Sequence of the first protein:
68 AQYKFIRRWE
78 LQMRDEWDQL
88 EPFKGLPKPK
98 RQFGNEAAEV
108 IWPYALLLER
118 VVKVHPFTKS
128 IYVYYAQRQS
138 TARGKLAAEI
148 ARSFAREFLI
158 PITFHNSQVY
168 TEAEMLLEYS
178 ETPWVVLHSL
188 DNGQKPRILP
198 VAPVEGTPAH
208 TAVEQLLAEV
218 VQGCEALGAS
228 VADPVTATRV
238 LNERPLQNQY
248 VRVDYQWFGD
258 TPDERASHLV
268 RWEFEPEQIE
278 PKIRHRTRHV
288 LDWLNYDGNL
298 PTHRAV

Sequence of the second protein:
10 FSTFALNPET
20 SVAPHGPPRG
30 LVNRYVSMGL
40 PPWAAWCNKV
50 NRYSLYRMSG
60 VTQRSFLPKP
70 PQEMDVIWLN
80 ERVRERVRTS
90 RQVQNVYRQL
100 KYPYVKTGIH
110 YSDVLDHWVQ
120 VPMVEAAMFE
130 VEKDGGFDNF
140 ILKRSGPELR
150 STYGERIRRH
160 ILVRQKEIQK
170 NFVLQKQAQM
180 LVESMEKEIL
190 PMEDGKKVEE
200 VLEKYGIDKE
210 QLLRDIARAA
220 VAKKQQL

The following describes two proteins that form a bound complex.

Contacts between the two chains:
Residue Y293 in the first protein interacts with residue M57 in the second protein (closest heavy-atom distance 3.8 Å).
Residue D294 in the first protein is in contact with residue V86 in the second protein (closest heavy-atom distance 3.4 Å).
Residue W269 in the first protein is in contact with residue S36 in the second protein (closest heavy-atom distance 4.0 Å).
Residue E277 in the first protein interacts with residue H24 in the second protein (closest heavy-atom distance 3.4 Å).
Residue D289 in the first protein contacts residue V86 in the second protein (closest heavy-atom distance 3.9 Å).
Residue I276 in the first protein interacts with residue P41 in the second protein (closest heavy-atom distance 3.7 Å).
Residue F271 in the first protein contacts residue R28 in the second protein (closest heavy-atom distance 3.0 Å).
Residue N292 in the first protein is in contact with residue R85 in the second protein (closest heavy-atom distance 3.4 Å).
Residue H300 in the first protein interacts with residue V95 in the second protein (closest heavy-atom distance 3.1 Å).
Residue E277 in the first protein is in contact with residue W45 in the second protein (closest heavy-atom distance 3.6 Å).
Residue G295 in the first protein interacts with residue N47 in the second protein (closest heavy-atom distance 2.9 Å).
Residue Y293 in the first protein is in contact with residue C46 in the second protein (closest heavy-atom distance 4.0 Å).
Residue P298 in the first protein interacts with residue Q93 in the second protein (closest heavy-atom distance 3.0 Å).
Residue V287 in the first protein contacts residue W42 in the second protein (closest heavy-atom distance 3.8 Å).
Residue D294 in the first protein is in contact with residue R56 in the second protein (closest heavy-atom distance 3.2 Å).
Residue W269 in the first protein interacts with residue N32 in the second protein (closest heavy-atom distance 3.6 Å).
Residue P278 in the first protein contacts residue W45 in the second protein (closest heavy-atom distance 3.7 Å).
Residue L291 in the first protein contacts residue L39 in the second protein (closest heavy-atom distance 4.0 Å).
Residue F271 in the first protein is in contact with residue N32 in the second protein (closest heavy-atom distance 3.1 Å).
Residue R283 in the first protein interacts with residue W45 in the second protein (closest heavy-atom distance 3.8 Å).
Residue D289 in the first protein contacts residue R87 in the second protein (closest heavy-atom distance 3.9 Å).
Residue L297 in the first protein contacts residue R97 in the second protein (closest heavy-atom distance 4.0 Å).
Residue L297 in the first protein is in contact with residue Q93 in the second protein (closest heavy-atom distance 4.1 Å).
Residue L291 in the first protein interacts with residue A43 in the second protein (closest heavy-atom distance 3.8 Å).
Residue Y293 in the first protein is in contact with residue V86 in the second protein (closest heavy-atom distance 3.5 Å).
Residue T284 in the first protein is in contact with residue C46 in the second protein (closest heavy-atom distance 3.7 Å).
Residue P273 in the first protein contacts residue R28 in the second protein (closest heavy-atom distance 3.8 Å).
Residue T284 in the first protein is in contact with residue W45 in the second protein (closest heavy-atom distance 4.0 Å).
Residue R285 in the first protein contacts residue R90 in the second protein (closest heavy-atom distance 3.8 Å).
Residue V287 in the first protein is in contact with residue W45 in the second protein (closest heavy-atom distance 3.3 Å).
Residue F271 in the first protein is in contact with residue V31 in the second protein (closest heavy-atom distance 3.5 Å).
Residue W269 in the first protein interacts with residue V35 in the second protein (closest heavy-atom distance 3.6 Å).
Residue H300 in the first protein interacts with residue Y96 in the second protein (closest heavy-atom distance 3.2 Å).
Residue L288 in the first protein contacts residue T88 in the second protein (closest heavy-atom distance 4.0 Å).
Residue R285 in the first protein is in contact with residue S89 in the second protein (closest heavy-atom distance 3.0 Å).
Residue D294 in the first protein contacts residue R97 in the second protein (closest heavy-atom distance 2.8 Å).
Residue Y293 in the first protein is in contact with residue R56 in the second protein (closest heavy-atom distance 3.3 Å).
Residue Y293 in the first protein is in contact with residue K48 in the second protein (closest heavy-atom distance 4.0 Å).
Residue L288 in the first protein interacts with residue N47 in the second protein (closest heavy-atom distance 4.0 Å).
Residue R285 in the first protein contacts residue T88 in the second protein (closest heavy-atom distance 3.3 Å).
Residue T299 in the first protein contacts residue R97 in the second protein (closest heavy-atom distance 2.9 Å).
Residue T284 in the first protein interacts with residue N47 in the second protein (closest heavy-atom distance 3.7 Å).
Residue Y293 in the first protein contacts residue S53 in the second protein (closest heavy-atom distance 3.1 Å).
Residue P298 in the first protein is in contact with residue V95 in the second protein (closest heavy-atom distance 4.0 Å).
Residue L291 in the first protein contacts residue M57 in the second protein (closest heavy-atom distance 4.2 Å).
Residue T299 in the first protein is in contact with residue V95 in the second protein (closest heavy-atom distance 3.2 Å).
Residue N296 in the first protein contacts residue K48 in the second protein (closest heavy-atom distance 3.5 Å).
Residue W290 in the first protein is in contact with residue W42 in the second protein (closest heavy-atom distance 3.5 Å).
Residue H282 in the first protein interacts with residue R90 in the second protein (closest heavy-atom distance 4.0 Å).
Residue D289 in the first protein interacts with residue R85 in the second protein (closest heavy-atom distance 3.6 Å).
Residue Y293 in the first protein interacts with residue V49 in the second protein (closest heavy-atom distance 4.0 Å).
Residue P298 in the first protein interacts with residue N94 in the second protein (closest heavy-atom distance 3.8 Å).
Residue I276 in the first protein contacts residue W45 in the second protein (closest heavy-atom distance 4.1 Å).
Residue N292 in the first protein is in contact with residue V86 in the second protein (closest heavy-atom distance 3.4 Å).
Residue I276 in the first protein is in contact with residue W42 in the second protein (closest heavy-atom distance 3.8 Å).
Residue L288 in the first protein is in contact with residue C46 in the second protein (closest heavy-atom distance 4.1 Å).
Residue L297 in the first protein is in contact with residue V95 in the second protein (closest heavy-atom distance 3.9 Å).
Residue V267 in the first protein is in contact with residue V35 in the second protein (closest heavy-atom distance 4.2 Å).
Residue G295 in the first protein contacts residue K48 in the second protein (closest heavy-atom distance 4.2 Å).
Residue H300 in the first protein interacts with residue N94 in the second protein (closest heavy-atom distance 3.3 Å).